This data describes a binding interaction between two proteins.

Sequence of protein 1:
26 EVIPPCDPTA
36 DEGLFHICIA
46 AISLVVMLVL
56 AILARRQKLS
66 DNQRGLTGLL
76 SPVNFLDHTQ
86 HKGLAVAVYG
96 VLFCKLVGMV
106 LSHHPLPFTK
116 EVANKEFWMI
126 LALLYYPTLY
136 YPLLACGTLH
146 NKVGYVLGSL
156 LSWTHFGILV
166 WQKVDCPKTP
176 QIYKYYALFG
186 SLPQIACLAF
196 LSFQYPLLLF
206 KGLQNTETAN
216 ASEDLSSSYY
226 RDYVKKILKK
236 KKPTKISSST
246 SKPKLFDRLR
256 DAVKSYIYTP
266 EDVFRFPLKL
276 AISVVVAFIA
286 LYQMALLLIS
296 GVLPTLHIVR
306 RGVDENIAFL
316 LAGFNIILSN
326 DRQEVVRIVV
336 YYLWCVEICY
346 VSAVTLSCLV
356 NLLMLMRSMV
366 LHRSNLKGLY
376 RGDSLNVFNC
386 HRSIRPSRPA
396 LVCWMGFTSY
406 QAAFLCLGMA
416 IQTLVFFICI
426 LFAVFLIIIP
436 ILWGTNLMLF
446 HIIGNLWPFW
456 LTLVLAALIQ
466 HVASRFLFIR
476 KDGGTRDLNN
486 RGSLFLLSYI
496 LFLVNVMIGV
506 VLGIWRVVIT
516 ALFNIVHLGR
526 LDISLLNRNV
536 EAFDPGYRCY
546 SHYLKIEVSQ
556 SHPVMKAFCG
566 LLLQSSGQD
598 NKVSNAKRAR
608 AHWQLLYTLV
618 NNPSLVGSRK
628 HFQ

Sequence of protein 2:
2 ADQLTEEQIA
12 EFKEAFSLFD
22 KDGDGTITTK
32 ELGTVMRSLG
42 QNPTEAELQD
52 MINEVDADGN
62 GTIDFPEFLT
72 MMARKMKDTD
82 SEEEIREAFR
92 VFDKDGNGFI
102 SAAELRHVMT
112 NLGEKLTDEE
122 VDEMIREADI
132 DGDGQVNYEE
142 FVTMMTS

Contacts between the two chains:
Residue F563 in protein 1 is in contact with residue F20 in protein 2 (closest heavy-atom distance 3.7 Å).
Residue A603 in protein 1 contacts residue E128 in protein 2 (closest heavy-atom distance 2.9 Å).
Residue H609 in protein 1 contacts residue M125 in protein 2 (closest heavy-atom distance 3.7 Å).
Residue F563 in protein 1 contacts residue M73 in protein 2 (closest heavy-atom distance 3.5 Å).
Residue W610 in protein 1 is in contact with residue M125 in protein 2 (closest heavy-atom distance 3.1 Å).
Residue T615 in protein 1 contacts residue T71 in protein 2 (closest heavy-atom distance 3.5 Å).
Residue R626 in protein 1 is in contact with residue K116 in protein 2 (closest heavy-atom distance 3.2 Å).
Residue N618 in protein 1 contacts residue Q4 in protein 2 (closest heavy-atom distance 3.5 Å).
Residue K237 in protein 1 interacts with residue D79 in protein 2 (closest heavy-atom distance 3.7 Å).
Residue K236 in protein 1 contacts residue E85 in protein 2 (closest heavy-atom distance 2.8 Å).
Residue L568 in protein 1 contacts residue Q42 in protein 2 (closest heavy-atom distance 3.8 Å).
Residue K234 in protein 1 interacts with residue D79 in protein 2 (closest heavy-atom distance 2.5 Å).
Residue V559 in protein 1 interacts with residue F13 in protein 2 (closest heavy-atom distance 3.6 Å).
Residue E218 in protein 1 is in contact with residue L40 in protein 2 (closest heavy-atom distance 3.0 Å).
Residue Y614 in protein 1 contacts residue D3 in protein 2 (closest heavy-atom distance 2.5 Å).
Residue Q630 in protein 1 contacts residue K116 in protein 2 (closest heavy-atom distance 3.3 Å).
Residue L567 in protein 1 interacts with residue M52 in protein 2 (closest heavy-atom distance 3.5 Å).
Residue Y614 in protein 1 interacts with residue A2 in protein 2 (closest heavy-atom distance 3.3 Å).
Residue N619 in protein 1 contacts residue D3 in protein 2 (closest heavy-atom distance 3.0 Å).
Residue C564 in protein 1 contacts residue M37 in protein 2 (closest heavy-atom distance 3.7 Å).
Residue H609 in protein 1 is in contact with residue L117 in protein 2 (closest heavy-atom distance 3.4 Å).
Residue L566 in protein 1 contacts residue M77 in protein 2 (closest heavy-atom distance 3.6 Å).
Residue F629 in protein 1 contacts residue D65 in protein 2 (closest heavy-atom distance 3.0 Å).
Residue R376 in protein 1 interacts with residue E12 in protein 2 (closest heavy-atom distance 3.2 Å).
Residue Q611 in protein 1 contacts residue M145 in protein 2 (closest heavy-atom distance 3.4 Å).
Residue K235 in protein 1 interacts with residue Q9 in protein 2 (closest heavy-atom distance 3.7 Å).
Residue F563 in protein 1 is in contact with residue F69 in protein 2 (closest heavy-atom distance 3.6 Å).
Residue R607 in protein 1 interacts with residue E128 in protein 2 (closest heavy-atom distance 3.3 Å).
Residue R390 in protein 1 is in contact with residue K22 in protein 2 (closest heavy-atom distance 3.5 Å).
Residue R607 in protein 1 is in contact with residue S148 in protein 2 (closest heavy-atom distance 2.7 Å).
Residue F629 in protein 1 interacts with residue D25 in protein 2 (closest heavy-atom distance 3.7 Å).
Residue Y614 in protein 1 interacts with residue I86 in protein 2 (closest heavy-atom distance 3.6 Å).
Residue K627 in protein 1 interacts with residue G114 in protein 2 (closest heavy-atom distance 3.2 Å).
Residue Y614 in protein 1 is in contact with residue M146 in protein 2 (closest heavy-atom distance 3.6 Å).
Residue N619 in protein 1 is in contact with residue Q4 in protein 2 (closest heavy-atom distance 3.6 Å).
Residue D219 in protein 1 contacts residue Q42 in protein 2 (closest heavy-atom distance 2.6 Å).
Residue I232 in protein 1 interacts with residue Q9 in protein 2 (closest heavy-atom distance 3.6 Å).
Residue A606 in protein 1 interacts with residue E128 in protein 2 (closest heavy-atom distance 3.2 Å).
Residue N619 in protein 1 is in contact with residue L5 in protein 2 (closest heavy-atom distance 3.3 Å).
Residue L233 in protein 1 contacts residue K78 in protein 2 (closest heavy-atom distance 3.8 Å).
Residue Y614 in protein 1 contacts residue F142 in protein 2 (closest heavy-atom distance 3.8 Å).
Residue R607 in protein 1 contacts residue M145 in protein 2 (closest heavy-atom distance 3.4 Å).
Residue T615 in protein 1 is in contact with residue A2 in protein 2 (closest heavy-atom distance 3.7 Å).
Residue S571 in protein 1 is in contact with residue E48 in protein 2 (closest heavy-atom distance 3.5 Å).
Residue W610 in protein 1 is in contact with residue M145 in protein 2 (closest heavy-atom distance 3.6 Å).
Residue R376 in protein 1 contacts residue A11 in protein 2 (closest heavy-atom distance 3.8 Å).
Residue K230 in protein 1 contacts residue M77 in protein 2 (closest heavy-atom distance 3.7 Å).
Residue W610 in protein 1 interacts with residue A129 in protein 2 (closest heavy-atom distance 3.7 Å).
Residue K627 in protein 1 contacts residue L113 in protein 2 (closest heavy-atom distance 3.2 Å).
Residue S65 in protein 1 contacts residue G41 in protein 2 (closest heavy-atom distance 3.5 Å).
Residue Q611 in protein 1 is in contact with residue R75 in protein 2 (closest heavy-atom distance 2.6 Å).
Residue L233 in protein 1 interacts with residue L5 in protein 2 (closest heavy-atom distance 3.8 Å).
Residue I232 in protein 1 is in contact with residue E12 in protein 2 (closest heavy-atom distance 3.4 Å).
Residue N602 in protein 1 interacts with residue E121 in protein 2 (closest heavy-atom distance 3.1 Å).
Residue R626 in protein 1 contacts residue D65 in protein 2 (closest heavy-atom distance 3.4 Å).
Residue V623 in protein 1 is in contact with residue L113 in protein 2 (closest heavy-atom distance 3.7 Å).
Residue H609 in protein 1 is in contact with residue A58 in protein 2 (closest heavy-atom distance 3.2 Å).
Residue S217 in protein 1 interacts with residue Q42 in protein 2 (closest heavy-atom distance 2.7 Å).
Residue Y375 in protein 1 interacts with residue E15 in protein 2 (closest heavy-atom distance 3.6 Å).
Residue W610 in protein 1 interacts with residue I126 in protein 2 (closest heavy-atom distance 3.8 Å).